Sequence of protein 2:
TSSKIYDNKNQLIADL

These two protein chains interact to form a complex.

Sequence of protein 1:
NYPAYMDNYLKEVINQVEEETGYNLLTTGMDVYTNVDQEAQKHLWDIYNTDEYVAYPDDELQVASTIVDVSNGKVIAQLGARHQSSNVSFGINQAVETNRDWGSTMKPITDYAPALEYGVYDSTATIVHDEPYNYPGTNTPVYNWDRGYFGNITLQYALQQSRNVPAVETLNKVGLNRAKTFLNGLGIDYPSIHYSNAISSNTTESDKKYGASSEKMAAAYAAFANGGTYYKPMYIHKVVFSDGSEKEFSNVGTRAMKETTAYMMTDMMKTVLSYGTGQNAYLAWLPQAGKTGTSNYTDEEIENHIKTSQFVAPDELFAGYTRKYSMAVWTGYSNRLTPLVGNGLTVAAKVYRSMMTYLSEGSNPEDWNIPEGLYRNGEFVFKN

Interface contacts:
Residue V35 in protein 1 contacts residue Y10 in protein 2 (closest heavy-atom distance 3.0 Å).
Residue V35 in protein 1 interacts with residue I9 in protein 2 (closest heavy-atom distance 3.4 Å).
Residue T37 in protein 1 is in contact with residue Y10 in protein 2 (closest heavy-atom distance 2.7 Å).
Residue G32 in protein 1 contacts residue T5 in protein 2 (closest heavy-atom distance 3.6 Å).
Residue V39 in protein 1 contacts residue N12 in protein 2 (closest heavy-atom distance 3.1 Å).
Residue L28 in protein 1 is in contact with residue L20 in protein 2 (closest heavy-atom distance 3.7 Å).
Residue Y5 in protein 1 is in contact with residue A18 in protein 2 (closest heavy-atom distance 3.7 Å).
Residue M9 in protein 1 is in contact with residue I9 in protein 2 (closest heavy-atom distance 5.0 Å).
Residue Y5 in protein 1 is in contact with residue L20 in protein 2 (closest heavy-atom distance 3.5 Å).
Residue N4 in protein 1 interacts with residue D19 in protein 2 (closest heavy-atom distance 3.0 Å).
Residue N4 in protein 1 interacts with residue A18 in protein 2 (closest heavy-atom distance 4.2 Å).
Residue T31 in protein 1 is in contact with residue T5 in protein 2 (closest heavy-atom distance 3.8 Å).
Residue V35 in protein 1 contacts residue K8 in protein 2 (closest heavy-atom distance 2.7 Å).
Residue M9 in protein 1 is in contact with residue I17 in protein 2 (closest heavy-atom distance 3.7 Å).
Residue M33 in protein 1 contacts residue K8 in protein 2 (closest heavy-atom distance 3.3 Å).
Residue M33 in protein 1 contacts residue S6 in protein 2 (closest heavy-atom distance 3.9 Å).
Residue Y5 in protein 1 interacts with residue I17 in protein 2 (closest heavy-atom distance 4.6 Å).
Residue L13 in protein 1 interacts with residue A18 in protein 2 (closest heavy-atom distance 4.1 Å).
Residue N4 in protein 1 contacts residue L20 in protein 2 (closest heavy-atom distance 4.7 Å).
Residue G32 in protein 1 contacts residue S7 in protein 2 (closest heavy-atom distance 3.7 Å).
Residue I17 in protein 1 is in contact with residue L20 in protein 2 (closest heavy-atom distance 4.1 Å).
Residue V39 in protein 1 is in contact with residue D11 in protein 2 (closest heavy-atom distance 3.3 Å).
Residue Q41 in protein 1 is in contact with residue I17 in protein 2 (closest heavy-atom distance 3.6 Å).
Residue T31 in protein 1 contacts residue S7 in protein 2 (closest heavy-atom distance 2.8 Å).
Residue D34 in protein 1 is in contact with residue S7 in protein 2 (closest heavy-atom distance 4.7 Å).
Residue L13 in protein 1 contacts residue I9 in protein 2 (closest heavy-atom distance 3.9 Å).
Residue T37 in protein 1 is in contact with residue N12 in protein 2 (closest heavy-atom distance 3.4 Å).
Residue T37 in protein 1 contacts residue D11 in protein 2 (closest heavy-atom distance 3.4 Å).
Residue L29 in protein 1 interacts with residue L20 in protein 2 (closest heavy-atom distance 3.7 Å).
Residue Y36 in protein 1 interacts with residue N14 in protein 2 (closest heavy-atom distance 3.4 Å).
Residue Y36 in protein 1 contacts residue Y10 in protein 2 (closest heavy-atom distance 3.7 Å).
Residue G32 in protein 1 interacts with residue S6 in protein 2 (closest heavy-atom distance 3.5 Å).
Residue N38 in protein 1 contacts residue N12 in protein 2 (closest heavy-atom distance 4.0 Å).
Residue Y8 in protein 1 interacts with residue I17 in protein 2 (closest heavy-atom distance 3.7 Å).
Residue D34 in protein 1 interacts with residue K8 in protein 2 (closest heavy-atom distance 3.4 Å).
Residue V16 in protein 1 interacts with residue I9 in protein 2 (closest heavy-atom distance 4.7 Å).
Residue P6 in protein 1 interacts with residue I17 in protein 2 (closest heavy-atom distance 3.2 Å).
Residue T37 in protein 1 is in contact with residue I9 in protein 2 (closest heavy-atom distance 4.2 Å).
Residue T30 in protein 1 is in contact with residue T5 in protein 2 (closest heavy-atom distance 3.9 Å).
Residue Q41 in protein 1 is in contact with residue D11 in protein 2 (closest heavy-atom distance 2.8 Å).
Residue L29 in protein 1 interacts with residue T5 in protein 2 (closest heavy-atom distance 4.0 Å).
Residue L28 in protein 1 interacts with residue I9 in protein 2 (closest heavy-atom distance 4.5 Å).
Residue L13 in protein 1 interacts with residue L20 in protein 2 (closest heavy-atom distance 4.4 Å).
Residue F93 in protein 1 is in contact with residue L20 in protein 2 (closest heavy-atom distance 4.1 Å).
Residue D34 in protein 1 interacts with residue S6 in protein 2 (closest heavy-atom distance 4.8 Å).
Residue D40 in protein 1 interacts with residue N12 in protein 2 (closest heavy-atom distance 3.0 Å).
Residue Q41 in protein 1 is in contact with residue Q15 in protein 2 (closest heavy-atom distance 3.7 Å).
Residue D34 in protein 1 is in contact with residue Y10 in protein 2 (closest heavy-atom distance 3.7 Å).
Residue L28 in protein 1 contacts residue S7 in protein 2 (closest heavy-atom distance 2.8 Å).
Residue P6 in protein 1 is in contact with residue A18 in protein 2 (closest heavy-atom distance 4.5 Å).
Residue M33 in protein 1 interacts with residue S7 in protein 2 (closest heavy-atom distance 3.0 Å).
Residue Q41 in protein 1 interacts with residue N12 in protein 2 (closest heavy-atom distance 4.2 Å).